The following describes two proteins that form a bound complex.

Interface contacts:
Residue Y53 in protein 1 is in contact with residue F15 in protein 2 (closest heavy-atom distance 4.4 Å).
Residue F109 in protein 1 contacts residue I9 in protein 2 (closest heavy-atom distance 4.4 Å).
Residue Y102 in protein 1 contacts residue H8 in protein 2 (closest heavy-atom distance 5.0 Å).
Residue Y53 in protein 1 interacts with residue T18 in protein 2 (closest heavy-atom distance 4.7 Å).
Residue D105 in protein 1 contacts residue K5 in protein 2 (closest heavy-atom distance 4.7 Å).
Residue R97 in protein 1 interacts with residue P11 in protein 2 (closest heavy-atom distance 4.7 Å).
Residue Y52 in protein 1 interacts with residue F15 in protein 2 (closest heavy-atom distance 2.6 Å).
Residue Y53 in protein 1 contacts residue Y16 in protein 2 (closest heavy-atom distance 3.4 Å).
Residue D115 in protein 1 contacts residue G12 in protein 2 (closest heavy-atom distance 3.2 Å).
Residue Y102 in protein 1 is in contact with residue I7 in protein 2 (closest heavy-atom distance 2.8 Å).
Residue Y102 in protein 1 interacts with residue F15 in protein 2 (closest heavy-atom distance 3.6 Å).
Residue Y104 in protein 1 contacts residue K5 in protein 2 (closest heavy-atom distance 3.0 Å).
Residue G100 in protein 1 contacts residue G10 in protein 2 (closest heavy-atom distance 4.7 Å).
Residue S30 in protein 1 contacts residue A14 in protein 2 (closest heavy-atom distance 4.8 Å).
Residue E101 in protein 1 is in contact with residue I9 in protein 2 (closest heavy-atom distance 4.5 Å).
Residue G100 in protein 1 is in contact with residue H8 in protein 2 (closest heavy-atom distance 3.6 Å).
Residue Y102 in protein 1 contacts residue R6 in protein 2 (closest heavy-atom distance 3.6 Å).
Residue R97 in protein 1 contacts residue G12 in protein 2 (closest heavy-atom distance 3.4 Å).
Residue Y104 in protein 1 contacts residue I7 in protein 2 (closest heavy-atom distance 4.0 Å).
Residue G31 in protein 1 is in contact with residue A14 in protein 2 (closest heavy-atom distance 3.4 Å).
Residue F32 in protein 1 is in contact with residue A14 in protein 2 (closest heavy-atom distance 3.5 Å).
Residue E101 in protein 1 contacts residue R6 in protein 2 (closest heavy-atom distance 3.8 Å).
Residue G31 in protein 1 is in contact with residue F15 in protein 2 (closest heavy-atom distance 2.8 Å).
Residue Y52 in protein 1 contacts residue Y16 in protein 2 (closest heavy-atom distance 3.5 Å).
Residue D115 in protein 1 is in contact with residue P11 in protein 2 (closest heavy-atom distance 3.7 Å).
Residue Y102 in protein 1 contacts residue K5 in protein 2 (closest heavy-atom distance 4.6 Å).
Residue H103 in protein 1 is in contact with residue K5 in protein 2 (closest heavy-atom distance 3.8 Å).
Residue G100 in protein 1 contacts residue I7 in protein 2 (closest heavy-atom distance 4.1 Å).
Residue S30 in protein 1 is in contact with residue Y16 in protein 2 (closest heavy-atom distance 2.5 Å).
Residue Y102 in protein 1 interacts with residue T17 in protein 2 (closest heavy-atom distance 4.1 Å).
Residue G100 in protein 1 contacts residue I9 in protein 2 (closest heavy-atom distance 2.6 Å).
Residue G31 in protein 1 contacts residue Y16 in protein 2 (closest heavy-atom distance 3.4 Å).
Residue Y53 in protein 1 interacts with residue T17 in protein 2 (closest heavy-atom distance 4.8 Å).
Residue F32 in protein 1 is in contact with residue F15 in protein 2 (closest heavy-atom distance 4.8 Å).
Residue E101 in protein 1 is in contact with residue I7 in protein 2 (closest heavy-atom distance 3.4 Å).
Residue H103 in protein 1 is in contact with residue I7 in protein 2 (closest heavy-atom distance 4.9 Å).
Residue Y104 in protein 1 interacts with residue F15 in protein 2 (closest heavy-atom distance 3.2 Å).
Residue G31 in protein 1 is in contact with residue R13 in protein 2 (closest heavy-atom distance 4.2 Å).
Residue E101 in protein 1 contacts residue H8 in protein 2 (closest heavy-atom distance 3.2 Å).
Residue Y52 in protein 1 contacts residue T17 in protein 2 (closest heavy-atom distance 3.2 Å).
Residue H103 in protein 1 is in contact with residue R6 in protein 2 (closest heavy-atom distance 3.4 Å).
Residue F99 in protein 1 contacts residue G10 in protein 2 (closest heavy-atom distance 3.8 Å).
Residue F99 in protein 1 contacts residue I9 in protein 2 (closest heavy-atom distance 3.2 Å).
Residue Y102 in protein 1 interacts with residue I9 in protein 2 (closest heavy-atom distance 4.3 Å).
Residue F32 in protein 1 interacts with residue R13 in protein 2 (closest heavy-atom distance 3.6 Å).
Residue F99 in protein 1 interacts with residue P11 in protein 2 (closest heavy-atom distance 3.7 Å).
Residue F32 in protein 1 interacts with residue G12 in protein 2 (closest heavy-atom distance 3.4 Å).
Residue Y104 in protein 1 contacts residue R6 in protein 2 (closest heavy-atom distance 4.9 Å).

Sequence of protein 1:
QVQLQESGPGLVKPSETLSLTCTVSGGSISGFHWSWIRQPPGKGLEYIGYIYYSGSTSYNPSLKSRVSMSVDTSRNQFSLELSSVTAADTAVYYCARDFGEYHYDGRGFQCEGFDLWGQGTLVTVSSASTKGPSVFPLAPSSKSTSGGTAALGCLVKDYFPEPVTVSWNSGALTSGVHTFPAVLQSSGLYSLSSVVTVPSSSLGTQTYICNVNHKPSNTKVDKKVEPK

Sequence of protein 2:
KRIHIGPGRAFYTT